Sequence of chain A:
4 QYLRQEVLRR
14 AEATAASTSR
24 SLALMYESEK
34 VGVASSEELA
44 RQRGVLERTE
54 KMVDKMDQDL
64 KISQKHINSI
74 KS

The following describes two proteins that form a bound complex.

Sequence of chain B:
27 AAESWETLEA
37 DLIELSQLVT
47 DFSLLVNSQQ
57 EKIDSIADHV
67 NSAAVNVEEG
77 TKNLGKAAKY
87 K

Contacts between the two chains:
Residue S24 in chain A contacts residue L38 in chain B (closest heavy-atom distance 3.6 Å).
Residue H69 in chain A contacts residue L80 in chain B (closest heavy-atom distance 3.1 Å).
Residue V34 in chain A interacts with residue V45 in chain B (closest heavy-atom distance 3.9 Å).
Residue S24 in chain A contacts residue E35 in chain B (closest heavy-atom distance 3.7 Å).
Residue R51 in chain A is in contact with residue A63 in chain B (closest heavy-atom distance 4.0 Å).
Residue S31 in chain A is in contact with residue S42 in chain B (closest heavy-atom distance 3.2 Å).
Residue L63 in chain A is in contact with residue V73 in chain B (closest heavy-atom distance 3.9 Å).
Residue E41 in chain A interacts with residue V52 in chain B (closest heavy-atom distance 3.5 Å).
Residue L27 in chain A interacts with residue S42 in chain B (closest heavy-atom distance 4.0 Å).
Residue T52 in chain A contacts residue V66 in chain B (closest heavy-atom distance 3.6 Å).
Residue M59 in chain A contacts residue V66 in chain B (closest heavy-atom distance 3.7 Å).
Residue H69 in chain A interacts with residue A84 in chain B (closest heavy-atom distance 4.0 Å).
Residue E41 in chain A interacts with residue Q56 in chain B (closest heavy-atom distance 3.5 Å).
Residue T17 in chain A interacts with residue A28 in chain B (closest heavy-atom distance 4.0 Å).
Residue L42 in chain A interacts with residue V52 in chain B (closest heavy-atom distance 4.0 Å).
Residue T21 in chain A interacts with residue W31 in chain B (closest heavy-atom distance 4.0 Å).
Residue M55 in chain A interacts with residue V66 in chain B (closest heavy-atom distance 3.7 Å).
Residue S38 in chain A interacts with residue S49 in chain B (closest heavy-atom distance 3.5 Å).
Residue T52 in chain A interacts with residue A63 in chain B (closest heavy-atom distance 4.3 Å).
Residue M55 in chain A contacts residue N67 in chain B (closest heavy-atom distance 3.5 Å).
Residue H69 in chain A contacts residue T77 in chain B (closest heavy-atom distance 3.5 Å).
Residue R23 in chain A interacts with residue E35 in chain B (closest heavy-atom distance 2.6 Å).
Residue D62 in chain A is in contact with residue E74 in chain B (closest heavy-atom distance 3.9 Å).
Residue S72 in chain A is in contact with residue A84 in chain B (closest heavy-atom distance 4.3 Å).
Residue H69 in chain A is in contact with residue G81 in chain B (closest heavy-atom distance 3.1 Å).
Residue S31 in chain A contacts residue V45 in chain B (closest heavy-atom distance 3.7 Å).
Residue L49 in chain A interacts with residue I59 in chain B (closest heavy-atom distance 3.6 Å).
Residue E41 in chain A contacts residue N53 in chain B (closest heavy-atom distance 3.3 Å).
Residue Q45 in chain A interacts with residue V52 in chain B (closest heavy-atom distance 3.3 Å).
Residue I73 in chain A contacts residue K87 in chain B (closest heavy-atom distance 3.6 Å).
Residue G35 in chain A interacts with residue V45 in chain B (closest heavy-atom distance 3.9 Å).
Residue V34 in chain A interacts with residue S49 in chain B (closest heavy-atom distance 3.3 Å).
Residue L42 in chain A interacts with residue F48 in chain B (closest heavy-atom distance 4.1 Å).
Residue I65 in chain A interacts with residue T77 in chain B (closest heavy-atom distance 3.7 Å).
Residue M59 in chain A is in contact with residue A70 in chain B (closest heavy-atom distance 3.6 Å).
Residue S20 in chain A interacts with residue W31 in chain B (closest heavy-atom distance 3.6 Å).
Residue S66 in chain A interacts with residue T77 in chain B (closest heavy-atom distance 2.9 Å).
Residue M59 in chain A contacts residue V73 in chain B (closest heavy-atom distance 3.5 Å).
Residue L27 in chain A is in contact with residue I39 in chain B (closest heavy-atom distance 3.8 Å).
Residue V48 in chain A contacts residue A63 in chain B (closest heavy-atom distance 3.8 Å).
Residue S20 in chain A interacts with residue E32 in chain B (closest heavy-atom distance 4.2 Å).
Residue T17 in chain A is in contact with residue W31 in chain B (closest heavy-atom distance 3.5 Å).
Residue D62 in chain A interacts with residue T77 in chain B (closest heavy-atom distance 3.2 Å).
Residue S20 in chain A is in contact with residue E35 in chain B (closest heavy-atom distance 3.2 Å).
Residue Q45 in chain A contacts residue I59 in chain B (closest heavy-atom distance 4.0 Å).
Residue A16 in chain A contacts residue A28 in chain B (closest heavy-atom distance 4.3 Å).
Residue V48 in chain A contacts residue I59 in chain B (closest heavy-atom distance 3.7 Å).
Residue L27 in chain A interacts with residue E35 in chain B (closest heavy-atom distance 4.0 Å).
Residue S38 in chain A interacts with residue V52 in chain B (closest heavy-atom distance 4.2 Å).
Residue M59 in chain A is in contact with residue A69 in chain B (closest heavy-atom distance 3.7 Å).
Residue D62 in chain A interacts with residue V73 in chain B (closest heavy-atom distance 3.6 Å).
Residue M55 in chain A interacts with residue A63 in chain B (closest heavy-atom distance 3.8 Å).
Residue I73 in chain A interacts with residue A84 in chain B (closest heavy-atom distance 3.6 Å).
Residue L27 in chain A interacts with residue L38 in chain B (closest heavy-atom distance 4.0 Å).
Residue I73 in chain A is in contact with residue A83 in chain B (closest heavy-atom distance 4.0 Å).
Residue V56 in chain A contacts residue V66 in chain B (closest heavy-atom distance 3.6 Å).
Residue Q45 in chain A interacts with residue Q56 in chain B (closest heavy-atom distance 2.9 Å).
Residue S66 in chain A is in contact with residue L80 in chain B (closest heavy-atom distance 3.3 Å).
Residue T52 in chain A interacts with residue I62 in chain B (closest heavy-atom distance 4.2 Å).
Residue S38 in chain A interacts with residue F48 in chain B (closest heavy-atom distance 3.8 Å).